Interface contacts:
Residue Q345 in protein 2 interacts with residue Y228 in protein 1 (closest heavy-atom distance 3.4 Å).
Residue C357 in protein 2 interacts with residue G197 in protein 1 (closest heavy-atom distance 3.3 Å).
Residue Q345 in protein 2 interacts with residue Q231 in protein 1 (closest heavy-atom distance 3.4 Å).
Residue G181 in protein 2 is in contact with residue G148 in protein 1 (closest heavy-atom distance 3.4 Å).
Residue L353 in protein 2 interacts with residue N235 in protein 1 (closest heavy-atom distance 3.4 Å).
Residue Q345 in protein 2 contacts residue P221 in protein 1 (closest heavy-atom distance 2.8 Å).
Residue K361 in protein 2 contacts residue L201 in protein 1 (closest heavy-atom distance 3.6 Å).
Residue E364 in protein 2 is in contact with residue N193 in protein 1 (closest heavy-atom distance 3.2 Å).
Residue C357 in protein 2 contacts residue L201 in protein 1 (closest heavy-atom distance 3.4 Å).
Residue E368 in protein 2 interacts with residue R190 in protein 1 (closest heavy-atom distance 3.3 Å).
Residue H332 in protein 2 contacts residue E244 in protein 1 (closest heavy-atom distance 3.6 Å).
Residue W356 in protein 2 contacts residue F234 in protein 1 (closest heavy-atom distance 3.1 Å).
Residue P285 in protein 2 contacts residue V240 in protein 1 (closest heavy-atom distance 3.6 Å).
Residue A286 in protein 2 contacts residue E244 in protein 1 (closest heavy-atom distance 3.1 Å).
Residue N287 in protein 2 contacts residue S241 in protein 1 (closest heavy-atom distance 3.5 Å).
Residue G348 in protein 2 interacts with residue Q231 in protein 1 (closest heavy-atom distance 3.2 Å).
Residue A286 in protein 2 is in contact with residue P238 in protein 1 (closest heavy-atom distance 3.6 Å).
Residue L353 in protein 2 interacts with residue D239 in protein 1 (closest heavy-atom distance 3.2 Å).
Residue E354 in protein 2 is in contact with residue L201 in protein 1 (closest heavy-atom distance 3.5 Å).
Residue Q345 in protein 2 is in contact with residue Y211 in protein 1 (closest heavy-atom distance 3.1 Å).
Residue M349 in protein 2 is in contact with residue Y211 in protein 1 (closest heavy-atom distance 3.3 Å).
Residue N287 in protein 2 interacts with residue E244 in protein 1 (closest heavy-atom distance 3.7 Å).
Residue E364 in protein 2 is in contact with residue Q194 in protein 1 (closest heavy-atom distance 3.4 Å).
Residue A286 in protein 2 is in contact with residue Q243 in protein 1 (closest heavy-atom distance 3.1 Å).
Residue E215 in protein 2 interacts with residue D147 in protein 1 (closest heavy-atom distance 3.0 Å).
Residue L341 in protein 2 contacts residue Q231 in protein 1 (closest heavy-atom distance 3.5 Å).
Residue L343 in protein 2 is in contact with residue I222 in protein 1 (closest heavy-atom distance 3.3 Å).
Residue E354 in protein 2 is in contact with residue I208 in protein 1 (closest heavy-atom distance 3.7 Å).
Residue G348 in protein 2 is in contact with residue I208 in protein 1 (closest heavy-atom distance 3.4 Å).
Residue R339 in protein 2 is in contact with residue Q225 in protein 1 (closest heavy-atom distance 2.8 Å).
Residue V360 in protein 2 interacts with residue H196 in protein 1 (closest heavy-atom distance 3.2 Å).
Residue G348 in protein 2 interacts with residue Y211 in protein 1 (closest heavy-atom distance 3.3 Å).
Residue K350 in protein 2 contacts residue I208 in protein 1 (closest heavy-atom distance 3.7 Å).
Residue Q337 in protein 2 contacts residue Q229 in protein 1 (closest heavy-atom distance 3.3 Å).
Residue L180 in protein 2 contacts residue G148 in protein 1 (closest heavy-atom distance 3.5 Å).
Residue L177 in protein 2 is in contact with residue D146 in protein 1 (closest heavy-atom distance 3.0 Å).
Residue E364 in protein 2 interacts with residue R190 in protein 1 (closest heavy-atom distance 3.2 Å).
Residue P338 in protein 2 interacts with residue D232 in protein 1 (closest heavy-atom distance 3.0 Å).
Residue V367 in protein 2 is in contact with residue R190 in protein 1 (closest heavy-atom distance 3.1 Å).
Residue L341 in protein 2 contacts residue D232 in protein 1 (closest heavy-atom distance 3.7 Å).
Residue L375 in protein 2 is in contact with residue L187 in protein 1 (closest heavy-atom distance 3.6 Å).
Residue G348 in protein 2 contacts residue K204 in protein 1 (closest heavy-atom distance 3.4 Å).
Residue H219 in protein 2 interacts with residue D147 in protein 1 (closest heavy-atom distance 3.4 Å).
Residue N287 in protein 2 interacts with residue L242 in protein 1 (closest heavy-atom distance 3.5 Å).
Residue I374 in protein 2 interacts with residue T186 in protein 1 (closest heavy-atom distance 3.4 Å).
Residue L353 in protein 2 is in contact with residue F234 in protein 1 (closest heavy-atom distance 3.5 Å).
Residue L341 in protein 2 is in contact with residue Y228 in protein 1 (closest heavy-atom distance 3.6 Å).
Residue L177 in protein 2 interacts with residue D147 in protein 1 (closest heavy-atom distance 3.2 Å).
Residue V340 in protein 2 contacts residue Y228 in protein 1 (closest heavy-atom distance 3.6 Å).
Residue L375 in protein 2 is in contact with residue R190 in protein 1 (closest heavy-atom distance 3.3 Å).
Residue L353 in protein 2 is in contact with residue K204 in protein 1 (closest heavy-atom distance 3.7 Å).
Residue Q290 in protein 2 is in contact with residue E244 in protein 1 (closest heavy-atom distance 3.0 Å).
Residue M349 in protein 2 contacts residue I208 in protein 1 (closest heavy-atom distance 3.6 Å).
Residue H152 in protein 2 interacts with residue V144 in protein 1 (closest heavy-atom distance 3.6 Å).
Residue P285 in protein 2 is in contact with residue P238 in protein 1 (closest heavy-atom distance 3.1 Å).
Residue R352 in protein 2 contacts residue V240 in protein 1 (closest heavy-atom distance 3.6 Å).
Residue E354 in protein 2 interacts with residue L205 in protein 1 (closest heavy-atom distance 3.6 Å).
Residue Q345 in protein 2 interacts with residue I227 in protein 1 (closest heavy-atom distance 3.4 Å).
Residue A371 in protein 2 interacts with residue R190 in protein 1 (closest heavy-atom distance 2.8 Å).
Residue Q344 in protein 2 is in contact with residue Y211 in protein 1 (closest heavy-atom distance 3.3 Å).

Sequence of protein 1:
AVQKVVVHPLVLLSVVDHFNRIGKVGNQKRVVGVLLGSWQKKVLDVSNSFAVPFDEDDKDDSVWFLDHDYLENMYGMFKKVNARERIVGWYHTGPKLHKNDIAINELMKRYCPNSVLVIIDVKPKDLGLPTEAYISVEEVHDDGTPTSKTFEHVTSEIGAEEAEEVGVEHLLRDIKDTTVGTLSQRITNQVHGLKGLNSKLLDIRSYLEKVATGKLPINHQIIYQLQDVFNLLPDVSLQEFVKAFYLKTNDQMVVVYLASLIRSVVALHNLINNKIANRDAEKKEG

This data describes a binding interaction between two proteins.

Sequence of protein 2:
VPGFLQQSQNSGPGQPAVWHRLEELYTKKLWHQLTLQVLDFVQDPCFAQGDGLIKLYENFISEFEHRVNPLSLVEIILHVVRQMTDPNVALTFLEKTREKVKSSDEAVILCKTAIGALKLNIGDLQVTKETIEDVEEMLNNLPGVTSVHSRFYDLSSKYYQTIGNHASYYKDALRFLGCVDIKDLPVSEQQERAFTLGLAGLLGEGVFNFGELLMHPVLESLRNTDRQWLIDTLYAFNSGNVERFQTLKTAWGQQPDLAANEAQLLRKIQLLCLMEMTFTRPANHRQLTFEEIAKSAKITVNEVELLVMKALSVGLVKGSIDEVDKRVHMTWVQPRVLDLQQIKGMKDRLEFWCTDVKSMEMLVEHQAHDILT